Sequence of the second protein:
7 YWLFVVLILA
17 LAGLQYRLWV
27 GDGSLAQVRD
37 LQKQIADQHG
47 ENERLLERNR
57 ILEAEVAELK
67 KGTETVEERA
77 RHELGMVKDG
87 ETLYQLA

These two protein chains interact to form a complex.

Interface contacts:
Residue L267 in the first protein is in contact with residue T88 in the second protein (closest heavy-atom distance 3.7 Å).
Residue L267 in the first protein interacts with residue Y90 in the second protein (closest heavy-atom distance 2.7 Å).
Residue N265 in the first protein is in contact with residue Q91 in the second protein (closest heavy-atom distance 2.7 Å).
Residue W271 in the first protein interacts with residue G86 in the second protein (closest heavy-atom distance 3.4 Å).
Residue G230 in the first protein is in contact with residue E74 in the second protein (closest heavy-atom distance 3.2 Å).
Residue R262 in the first protein is in contact with residue R77 in the second protein (closest heavy-atom distance 3.0 Å).
Residue R214 in the first protein is in contact with residue A60 in the second protein (closest heavy-atom distance 4.1 Å).
Residue G266 in the first protein contacts residue Y90 in the second protein (closest heavy-atom distance 3.2 Å).
Residue R262 in the first protein is in contact with residue E73 in the second protein (closest heavy-atom distance 3.1 Å).
Residue R262 in the first protein interacts with residue E70 in the second protein (closest heavy-atom distance 4.1 Å).
Residue I244 in the first protein contacts residue Y90 in the second protein (closest heavy-atom distance 3.5 Å).
Residue R240 in the first protein is in contact with residue L92 in the second protein (closest heavy-atom distance 4.2 Å).
Residue R231 in the first protein is in contact with residue E74 in the second protein (closest heavy-atom distance 3.3 Å).
Residue D260 in the first protein interacts with residue R77 in the second protein (closest heavy-atom distance 2.5 Å).
Residue R183 in the first protein is in contact with residue R56 in the second protein (closest heavy-atom distance 3.2 Å).
Residue A268 in the first protein is in contact with residue T88 in the second protein (closest heavy-atom distance 3.2 Å).
Residue Y263 in the first protein contacts residue G81 in the second protein (closest heavy-atom distance 3.6 Å).
Residue R214 in the first protein contacts residue E64 in the second protein (closest heavy-atom distance 3.4 Å).
Residue R262 in the first protein interacts with residue E74 in the second protein (closest heavy-atom distance 3.1 Å).
Residue R258 in the first protein contacts residue E87 in the second protein (closest heavy-atom distance 2.5 Å).
Residue L267 in the first protein contacts residue L89 in the second protein (closest heavy-atom distance 3.3 Å).
Residue R214 in the first protein is in contact with residue T71 in the second protein (closest heavy-atom distance 2.4 Å).
Residue A270 in the first protein interacts with residue E87 in the second protein (closest heavy-atom distance 4.0 Å).
Residue Q228 in the first protein interacts with residue R77 in the second protein (closest heavy-atom distance 4.0 Å).
Residue D213 in the first protein interacts with residue E64 in the second protein (closest heavy-atom distance 2.8 Å).
Residue A248 in the first protein is in contact with residue Y90 in the second protein (closest heavy-atom distance 3.2 Å).
Residue Y263 in the first protein interacts with residue M82 in the second protein (closest heavy-atom distance 2.5 Å).
Residue V269 in the first protein contacts residue E87 in the second protein (closest heavy-atom distance 3.2 Å).
Residue R262 in the first protein is in contact with residue H78 in the second protein (closest heavy-atom distance 3.7 Å).
Residue P264 in the first protein contacts residue H78 in the second protein (closest heavy-atom distance 3.5 Å).
Residue Q252 in the first protein is in contact with residue Y90 in the second protein (closest heavy-atom distance 3.0 Å).
Residue R214 in the first protein is in contact with residue V72 in the second protein (closest heavy-atom distance 4.1 Å).
Residue D213 in the first protein contacts residue A60 in the second protein (closest heavy-atom distance 3.1 Å).
Residue N265 in the first protein interacts with residue L92 in the second protein (closest heavy-atom distance 3.6 Å).
Residue A268 in the first protein interacts with residue E87 in the second protein (closest heavy-atom distance 3.6 Å).
Residue V269 in the first protein interacts with residue T88 in the second protein (closest heavy-atom distance 2.8 Å).
Residue R214 in the first protein contacts residue I57 in the second protein (closest heavy-atom distance 3.1 Å).
Residue Y263 in the first protein interacts with residue R77 in the second protein (closest heavy-atom distance 2.9 Å).
Residue R183 in the first protein contacts residue I57 in the second protein (closest heavy-atom distance 3.4 Å).
Residue Y263 in the first protein is in contact with residue H78 in the second protein (closest heavy-atom distance 3.9 Å).
Residue R258 in the first protein contacts residue K84 in the second protein (closest heavy-atom distance 3.2 Å).
Residue V269 in the first protein interacts with residue G86 in the second protein (closest heavy-atom distance 4.0 Å).
Residue Y263 in the first protein interacts with residue V83 in the second protein (closest heavy-atom distance 3.1 Å).
Residue G266 in the first protein interacts with residue Q91 in the second protein (closest heavy-atom distance 4.3 Å).
Residue R214 in the first protein contacts residue R75 in the second protein (closest heavy-atom distance 4.0 Å).
Residue R214 in the first protein is in contact with residue E61 in the second protein (closest heavy-atom distance 3.4 Å).
Residue G216 in the first protein is in contact with residue E74 in the second protein (closest heavy-atom distance 4.2 Å).
Residue R183 in the first protein is in contact with residue E53 in the second protein (closest heavy-atom distance 2.3 Å).
Residue R214 in the first protein is in contact with residue E74 in the second protein (closest heavy-atom distance 3.7 Å).
Residue A268 in the first protein interacts with residue R77 in the second protein (closest heavy-atom distance 4.1 Å).
Residue W271 in the first protein is in contact with residue Y90 in the second protein (closest heavy-atom distance 3.7 Å).
Residue W271 in the first protein interacts with residue T88 in the second protein (closest heavy-atom distance 2.7 Å).
Residue A270 in the first protein is in contact with residue G86 in the second protein (closest heavy-atom distance 3.3 Å).
Residue S212 in the first protein interacts with residue E64 in the second protein (closest heavy-atom distance 3.2 Å).
Residue S243 in the first protein is in contact with residue L92 in the second protein (closest heavy-atom distance 3.9 Å).
Residue L249 in the first protein is in contact with residue Y90 in the second protein (closest heavy-atom distance 3.5 Å).
Residue R231 in the first protein contacts residue E61 in the second protein (closest heavy-atom distance 2.5 Å).
Residue D213 in the first protein interacts with residue E61 in the second protein (closest heavy-atom distance 4.3 Å).
Residue I244 in the first protein contacts residue L92 in the second protein (closest heavy-atom distance 4.0 Å).
Residue A268 in the first protein is in contact with residue V83 in the second protein (closest heavy-atom distance 4.0 Å).

Sequence of the first protein:
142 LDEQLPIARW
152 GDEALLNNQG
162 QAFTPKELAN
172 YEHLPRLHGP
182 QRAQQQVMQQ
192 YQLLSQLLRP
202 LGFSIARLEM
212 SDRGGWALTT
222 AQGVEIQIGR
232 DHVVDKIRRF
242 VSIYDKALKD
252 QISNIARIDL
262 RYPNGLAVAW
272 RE